This data describes a binding interaction between two proteins.

Residue-level contacts at the interface:
Residue R169 in the first protein contacts residue Y1965 in the second protein (closest heavy-atom distance 2.5 Å).
Residue L953 in the first protein is in contact with residue S956 in the second protein (closest heavy-atom distance 2.7 Å).
Residue Q1332 in the first protein interacts with residue D122 in the second protein (closest heavy-atom distance 2.9 Å).
Residue G420 in the first protein contacts residue R2691 in the second protein (closest heavy-atom distance 2.5 Å).
Residue D1312 in the first protein interacts with residue Y108 in the second protein (closest heavy-atom distance 2.8 Å).
Residue Y1027 in the first protein is in contact with residue Y382 in the second protein (closest heavy-atom distance 3.1 Å).
Residue Y108 in the first protein interacts with residue D1312 in the second protein (closest heavy-atom distance 2.8 Å).
Residue P2149 in the first protein is in contact with residue K158 in the second protein (closest heavy-atom distance 2.8 Å).
Residue D1385 in the first protein is in contact with residue Q369 in the second protein (closest heavy-atom distance 2.5 Å).
Residue S956 in the first protein interacts with residue S956 in the second protein (closest heavy-atom distance 2.5 Å).
Residue N2696 in the first protein is in contact with residue S419 in the second protein (closest heavy-atom distance 2.7 Å).
Residue R1398 in the first protein interacts with residue G348 in the second protein (closest heavy-atom distance 3.1 Å).
Residue E1997 in the first protein contacts residue R169 in the second protein (closest heavy-atom distance 2.5 Å).
Residue H2056 in the first protein is in contact with residue L267 in the second protein (closest heavy-atom distance 2.3 Å).
Residue E635 in the first protein interacts with residue R652 in the second protein (closest heavy-atom distance 2.5 Å).
Residue P268 in the first protein is in contact with residue H2056 in the second protein (closest heavy-atom distance 3.0 Å).
Residue S419 in the first protein contacts residue N2696 in the second protein (closest heavy-atom distance 2.7 Å).
Residue R2555 in the first protein interacts with residue R2555 in the second protein (closest heavy-atom distance 3.1 Å).
Residue Y1965 in the first protein interacts with residue R169 in the second protein (closest heavy-atom distance 2.5 Å).
Residue S2716 in the first protein interacts with residue W2562 in the second protein (closest heavy-atom distance 3.2 Å).
Residue R1328 in the first protein interacts with residue H347 in the second protein (closest heavy-atom distance 3.0 Å).
Residue N168 in the first protein contacts residue Y2058 in the second protein (closest heavy-atom distance 2.6 Å).
Residue D2687 in the first protein contacts residue H583 in the second protein (closest heavy-atom distance 3.2 Å).
Residue Q369 in the first protein is in contact with residue D1385 in the second protein (closest heavy-atom distance 2.5 Å).
Residue H173 in the first protein is in contact with residue E1997 in the second protein (closest heavy-atom distance 2.8 Å).
Residue G348 in the first protein interacts with residue R1398 in the second protein (closest heavy-atom distance 3.2 Å).
Residue S633 in the first protein contacts residue R652 in the second protein (closest heavy-atom distance 2.3 Å).
Residue R2691 in the first protein interacts with residue G420 in the second protein (closest heavy-atom distance 2.5 Å).
Residue Y2721 in the first protein interacts with residue Y2721 in the second protein (closest heavy-atom distance 2.2 Å).
Residue N212 in the first protein contacts residue F2060 in the second protein (closest heavy-atom distance 3.1 Å).
Residue Y2058 in the first protein contacts residue N168 in the second protein (closest heavy-atom distance 2.5 Å).
Residue H2056 in the first protein is in contact with residue P268 in the second protein (closest heavy-atom distance 3.0 Å).
Residue L172 in the first protein is in contact with residue S1990 in the second protein (closest heavy-atom distance 2.4 Å).
Residue A1327 in the first protein contacts residue H347 in the second protein (closest heavy-atom distance 3.1 Å).
Residue R652 in the first protein is in contact with residue E635 in the second protein (closest heavy-atom distance 2.5 Å).
Residue L953 in the first protein is in contact with residue S946 in the second protein (closest heavy-atom distance 3.0 Å).
Residue S956 in the first protein contacts residue L953 in the second protein (closest heavy-atom distance 2.7 Å).
Residue L267 in the first protein interacts with residue H2056 in the second protein (closest heavy-atom distance 2.3 Å).
Residue S946 in the first protein interacts with residue L953 in the second protein (closest heavy-atom distance 3.0 Å).
Residue G2693 in the first protein interacts with residue R423 in the second protein (closest heavy-atom distance 3.0 Å).
Residue G150 in the first protein contacts residue K1962 in the second protein (closest heavy-atom distance 2.9 Å).
Residue S384 in the first protein is in contact with residue R995 in the second protein (closest heavy-atom distance 2.9 Å).
Residue Y382 in the first protein interacts with residue Y1027 in the second protein (closest heavy-atom distance 3.1 Å).
Residue K1962 in the first protein contacts residue G150 in the second protein (closest heavy-atom distance 2.9 Å).
Residue Q2069 in the first protein interacts with residue L154 in the second protein (closest heavy-atom distance 2.4 Å).
Residue R652 in the first protein interacts with residue S633 in the second protein (closest heavy-atom distance 2.3 Å).
Residue R995 in the first protein is in contact with residue S384 in the second protein (closest heavy-atom distance 2.9 Å).
Residue D122 in the first protein is in contact with residue Q1332 in the second protein (closest heavy-atom distance 2.9 Å).
Residue K158 in the first protein is in contact with residue P2149 in the second protein (closest heavy-atom distance 2.9 Å).
Residue S1990 in the first protein contacts residue L172 in the second protein (closest heavy-atom distance 2.5 Å).
Residue D1323 in the first protein contacts residue K100 in the second protein (closest heavy-atom distance 3.1 Å).
Residue K100 in the first protein interacts with residue D1323 in the second protein (closest heavy-atom distance 3.1 Å).
Residue R169 in the first protein contacts residue E1997 in the second protein (closest heavy-atom distance 2.5 Å).
Residue R423 in the first protein interacts with residue G2693 in the second protein (closest heavy-atom distance 3.0 Å).
Residue H583 in the first protein contacts residue D2687 in the second protein (closest heavy-atom distance 3.2 Å).
Residue L154 in the first protein is in contact with residue Q2069 in the second protein (closest heavy-atom distance 2.4 Å).
Residue E1997 in the first protein contacts residue H173 in the second protein (closest heavy-atom distance 2.8 Å).
Residue F2060 in the first protein contacts residue N212 in the second protein (closest heavy-atom distance 3.1 Å).
Residue H347 in the first protein interacts with residue A1327 in the second protein (closest heavy-atom distance 3.2 Å).
Residue H347 in the first protein interacts with residue R1328 in the second protein (closest heavy-atom distance 3.1 Å).

Sequence of the second protein:
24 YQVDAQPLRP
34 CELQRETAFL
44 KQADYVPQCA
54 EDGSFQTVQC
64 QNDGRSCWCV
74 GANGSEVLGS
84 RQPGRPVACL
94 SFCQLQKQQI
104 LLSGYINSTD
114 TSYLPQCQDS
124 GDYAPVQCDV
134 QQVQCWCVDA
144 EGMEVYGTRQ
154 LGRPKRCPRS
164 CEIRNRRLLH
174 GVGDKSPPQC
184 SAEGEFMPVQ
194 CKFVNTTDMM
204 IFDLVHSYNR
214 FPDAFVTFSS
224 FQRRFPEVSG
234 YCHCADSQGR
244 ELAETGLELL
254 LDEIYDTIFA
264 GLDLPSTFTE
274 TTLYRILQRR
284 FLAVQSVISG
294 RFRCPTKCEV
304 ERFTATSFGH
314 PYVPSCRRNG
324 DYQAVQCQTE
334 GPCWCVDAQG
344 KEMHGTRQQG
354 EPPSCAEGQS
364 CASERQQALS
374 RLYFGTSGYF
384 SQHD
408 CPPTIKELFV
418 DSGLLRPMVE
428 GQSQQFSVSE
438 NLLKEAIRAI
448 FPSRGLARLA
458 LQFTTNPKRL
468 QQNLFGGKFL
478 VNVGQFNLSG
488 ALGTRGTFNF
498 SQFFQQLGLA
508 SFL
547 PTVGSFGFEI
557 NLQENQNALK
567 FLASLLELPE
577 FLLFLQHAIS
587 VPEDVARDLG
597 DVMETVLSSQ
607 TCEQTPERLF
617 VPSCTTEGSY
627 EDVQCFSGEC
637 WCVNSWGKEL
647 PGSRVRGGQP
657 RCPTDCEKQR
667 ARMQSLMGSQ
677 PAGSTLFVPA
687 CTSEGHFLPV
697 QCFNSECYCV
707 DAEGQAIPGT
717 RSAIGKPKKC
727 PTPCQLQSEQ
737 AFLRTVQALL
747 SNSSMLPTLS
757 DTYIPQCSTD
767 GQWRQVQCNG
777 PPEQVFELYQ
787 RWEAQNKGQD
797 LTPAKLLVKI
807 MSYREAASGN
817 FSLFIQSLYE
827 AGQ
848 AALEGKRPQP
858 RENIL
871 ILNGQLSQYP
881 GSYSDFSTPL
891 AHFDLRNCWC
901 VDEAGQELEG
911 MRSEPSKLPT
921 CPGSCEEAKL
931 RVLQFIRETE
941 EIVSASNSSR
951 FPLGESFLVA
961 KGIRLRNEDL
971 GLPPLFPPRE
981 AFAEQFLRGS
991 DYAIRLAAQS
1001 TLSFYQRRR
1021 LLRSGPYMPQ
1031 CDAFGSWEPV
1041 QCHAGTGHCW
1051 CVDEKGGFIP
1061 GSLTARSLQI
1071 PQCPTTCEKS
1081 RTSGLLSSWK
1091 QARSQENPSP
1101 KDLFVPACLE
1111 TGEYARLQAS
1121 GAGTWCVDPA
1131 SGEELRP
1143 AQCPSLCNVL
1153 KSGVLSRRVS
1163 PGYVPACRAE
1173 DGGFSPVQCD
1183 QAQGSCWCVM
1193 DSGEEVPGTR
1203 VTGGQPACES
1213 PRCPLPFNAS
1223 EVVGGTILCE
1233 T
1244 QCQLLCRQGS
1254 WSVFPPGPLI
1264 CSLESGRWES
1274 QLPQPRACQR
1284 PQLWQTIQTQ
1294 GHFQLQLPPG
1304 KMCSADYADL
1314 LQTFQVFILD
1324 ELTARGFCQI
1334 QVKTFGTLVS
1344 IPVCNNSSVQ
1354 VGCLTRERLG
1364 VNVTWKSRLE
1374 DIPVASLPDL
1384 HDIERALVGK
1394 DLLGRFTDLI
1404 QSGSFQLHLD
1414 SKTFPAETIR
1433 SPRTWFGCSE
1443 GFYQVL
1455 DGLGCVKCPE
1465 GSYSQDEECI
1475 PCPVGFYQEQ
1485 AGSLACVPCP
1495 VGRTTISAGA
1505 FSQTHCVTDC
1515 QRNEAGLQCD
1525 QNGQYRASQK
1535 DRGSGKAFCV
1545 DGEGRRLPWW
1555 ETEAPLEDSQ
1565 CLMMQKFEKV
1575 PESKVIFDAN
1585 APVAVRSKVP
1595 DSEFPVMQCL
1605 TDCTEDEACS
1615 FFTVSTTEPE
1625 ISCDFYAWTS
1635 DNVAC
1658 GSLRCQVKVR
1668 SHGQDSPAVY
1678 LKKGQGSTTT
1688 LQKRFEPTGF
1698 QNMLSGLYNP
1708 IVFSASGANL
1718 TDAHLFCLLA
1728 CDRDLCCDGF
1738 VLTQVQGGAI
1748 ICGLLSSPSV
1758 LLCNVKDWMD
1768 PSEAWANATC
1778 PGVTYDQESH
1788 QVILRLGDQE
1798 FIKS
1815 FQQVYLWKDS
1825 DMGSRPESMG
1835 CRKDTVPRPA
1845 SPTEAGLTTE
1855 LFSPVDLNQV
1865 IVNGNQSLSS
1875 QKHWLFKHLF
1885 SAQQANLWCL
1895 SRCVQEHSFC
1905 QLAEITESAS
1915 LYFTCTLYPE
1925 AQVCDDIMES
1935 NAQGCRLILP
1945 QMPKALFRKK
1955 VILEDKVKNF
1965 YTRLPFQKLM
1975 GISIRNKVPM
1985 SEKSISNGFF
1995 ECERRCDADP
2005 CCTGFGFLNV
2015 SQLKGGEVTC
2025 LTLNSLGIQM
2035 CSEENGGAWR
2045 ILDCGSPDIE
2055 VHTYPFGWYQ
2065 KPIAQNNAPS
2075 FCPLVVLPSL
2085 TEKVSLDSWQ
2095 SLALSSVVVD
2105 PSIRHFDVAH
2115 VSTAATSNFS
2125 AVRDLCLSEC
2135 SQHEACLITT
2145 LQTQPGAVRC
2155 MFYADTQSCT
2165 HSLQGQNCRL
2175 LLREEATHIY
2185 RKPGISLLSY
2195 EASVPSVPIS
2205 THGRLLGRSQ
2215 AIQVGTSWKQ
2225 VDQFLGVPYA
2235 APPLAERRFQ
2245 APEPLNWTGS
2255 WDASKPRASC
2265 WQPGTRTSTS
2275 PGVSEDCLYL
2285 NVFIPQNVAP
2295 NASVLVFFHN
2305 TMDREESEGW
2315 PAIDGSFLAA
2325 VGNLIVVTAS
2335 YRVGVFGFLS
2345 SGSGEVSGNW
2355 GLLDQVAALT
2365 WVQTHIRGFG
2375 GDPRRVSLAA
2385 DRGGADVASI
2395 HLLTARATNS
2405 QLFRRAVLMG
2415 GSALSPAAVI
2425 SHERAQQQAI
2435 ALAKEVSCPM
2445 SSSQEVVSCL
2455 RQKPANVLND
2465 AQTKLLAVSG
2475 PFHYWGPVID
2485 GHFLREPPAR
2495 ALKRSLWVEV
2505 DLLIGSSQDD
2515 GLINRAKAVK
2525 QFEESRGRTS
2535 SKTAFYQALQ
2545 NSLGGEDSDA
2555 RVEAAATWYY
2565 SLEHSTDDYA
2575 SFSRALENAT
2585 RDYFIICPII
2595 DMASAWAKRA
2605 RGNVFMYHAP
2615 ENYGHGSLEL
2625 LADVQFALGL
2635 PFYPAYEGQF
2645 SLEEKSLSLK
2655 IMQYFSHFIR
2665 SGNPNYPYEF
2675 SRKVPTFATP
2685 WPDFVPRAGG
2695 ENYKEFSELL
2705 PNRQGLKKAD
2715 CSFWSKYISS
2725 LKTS

Sequence of the first protein:
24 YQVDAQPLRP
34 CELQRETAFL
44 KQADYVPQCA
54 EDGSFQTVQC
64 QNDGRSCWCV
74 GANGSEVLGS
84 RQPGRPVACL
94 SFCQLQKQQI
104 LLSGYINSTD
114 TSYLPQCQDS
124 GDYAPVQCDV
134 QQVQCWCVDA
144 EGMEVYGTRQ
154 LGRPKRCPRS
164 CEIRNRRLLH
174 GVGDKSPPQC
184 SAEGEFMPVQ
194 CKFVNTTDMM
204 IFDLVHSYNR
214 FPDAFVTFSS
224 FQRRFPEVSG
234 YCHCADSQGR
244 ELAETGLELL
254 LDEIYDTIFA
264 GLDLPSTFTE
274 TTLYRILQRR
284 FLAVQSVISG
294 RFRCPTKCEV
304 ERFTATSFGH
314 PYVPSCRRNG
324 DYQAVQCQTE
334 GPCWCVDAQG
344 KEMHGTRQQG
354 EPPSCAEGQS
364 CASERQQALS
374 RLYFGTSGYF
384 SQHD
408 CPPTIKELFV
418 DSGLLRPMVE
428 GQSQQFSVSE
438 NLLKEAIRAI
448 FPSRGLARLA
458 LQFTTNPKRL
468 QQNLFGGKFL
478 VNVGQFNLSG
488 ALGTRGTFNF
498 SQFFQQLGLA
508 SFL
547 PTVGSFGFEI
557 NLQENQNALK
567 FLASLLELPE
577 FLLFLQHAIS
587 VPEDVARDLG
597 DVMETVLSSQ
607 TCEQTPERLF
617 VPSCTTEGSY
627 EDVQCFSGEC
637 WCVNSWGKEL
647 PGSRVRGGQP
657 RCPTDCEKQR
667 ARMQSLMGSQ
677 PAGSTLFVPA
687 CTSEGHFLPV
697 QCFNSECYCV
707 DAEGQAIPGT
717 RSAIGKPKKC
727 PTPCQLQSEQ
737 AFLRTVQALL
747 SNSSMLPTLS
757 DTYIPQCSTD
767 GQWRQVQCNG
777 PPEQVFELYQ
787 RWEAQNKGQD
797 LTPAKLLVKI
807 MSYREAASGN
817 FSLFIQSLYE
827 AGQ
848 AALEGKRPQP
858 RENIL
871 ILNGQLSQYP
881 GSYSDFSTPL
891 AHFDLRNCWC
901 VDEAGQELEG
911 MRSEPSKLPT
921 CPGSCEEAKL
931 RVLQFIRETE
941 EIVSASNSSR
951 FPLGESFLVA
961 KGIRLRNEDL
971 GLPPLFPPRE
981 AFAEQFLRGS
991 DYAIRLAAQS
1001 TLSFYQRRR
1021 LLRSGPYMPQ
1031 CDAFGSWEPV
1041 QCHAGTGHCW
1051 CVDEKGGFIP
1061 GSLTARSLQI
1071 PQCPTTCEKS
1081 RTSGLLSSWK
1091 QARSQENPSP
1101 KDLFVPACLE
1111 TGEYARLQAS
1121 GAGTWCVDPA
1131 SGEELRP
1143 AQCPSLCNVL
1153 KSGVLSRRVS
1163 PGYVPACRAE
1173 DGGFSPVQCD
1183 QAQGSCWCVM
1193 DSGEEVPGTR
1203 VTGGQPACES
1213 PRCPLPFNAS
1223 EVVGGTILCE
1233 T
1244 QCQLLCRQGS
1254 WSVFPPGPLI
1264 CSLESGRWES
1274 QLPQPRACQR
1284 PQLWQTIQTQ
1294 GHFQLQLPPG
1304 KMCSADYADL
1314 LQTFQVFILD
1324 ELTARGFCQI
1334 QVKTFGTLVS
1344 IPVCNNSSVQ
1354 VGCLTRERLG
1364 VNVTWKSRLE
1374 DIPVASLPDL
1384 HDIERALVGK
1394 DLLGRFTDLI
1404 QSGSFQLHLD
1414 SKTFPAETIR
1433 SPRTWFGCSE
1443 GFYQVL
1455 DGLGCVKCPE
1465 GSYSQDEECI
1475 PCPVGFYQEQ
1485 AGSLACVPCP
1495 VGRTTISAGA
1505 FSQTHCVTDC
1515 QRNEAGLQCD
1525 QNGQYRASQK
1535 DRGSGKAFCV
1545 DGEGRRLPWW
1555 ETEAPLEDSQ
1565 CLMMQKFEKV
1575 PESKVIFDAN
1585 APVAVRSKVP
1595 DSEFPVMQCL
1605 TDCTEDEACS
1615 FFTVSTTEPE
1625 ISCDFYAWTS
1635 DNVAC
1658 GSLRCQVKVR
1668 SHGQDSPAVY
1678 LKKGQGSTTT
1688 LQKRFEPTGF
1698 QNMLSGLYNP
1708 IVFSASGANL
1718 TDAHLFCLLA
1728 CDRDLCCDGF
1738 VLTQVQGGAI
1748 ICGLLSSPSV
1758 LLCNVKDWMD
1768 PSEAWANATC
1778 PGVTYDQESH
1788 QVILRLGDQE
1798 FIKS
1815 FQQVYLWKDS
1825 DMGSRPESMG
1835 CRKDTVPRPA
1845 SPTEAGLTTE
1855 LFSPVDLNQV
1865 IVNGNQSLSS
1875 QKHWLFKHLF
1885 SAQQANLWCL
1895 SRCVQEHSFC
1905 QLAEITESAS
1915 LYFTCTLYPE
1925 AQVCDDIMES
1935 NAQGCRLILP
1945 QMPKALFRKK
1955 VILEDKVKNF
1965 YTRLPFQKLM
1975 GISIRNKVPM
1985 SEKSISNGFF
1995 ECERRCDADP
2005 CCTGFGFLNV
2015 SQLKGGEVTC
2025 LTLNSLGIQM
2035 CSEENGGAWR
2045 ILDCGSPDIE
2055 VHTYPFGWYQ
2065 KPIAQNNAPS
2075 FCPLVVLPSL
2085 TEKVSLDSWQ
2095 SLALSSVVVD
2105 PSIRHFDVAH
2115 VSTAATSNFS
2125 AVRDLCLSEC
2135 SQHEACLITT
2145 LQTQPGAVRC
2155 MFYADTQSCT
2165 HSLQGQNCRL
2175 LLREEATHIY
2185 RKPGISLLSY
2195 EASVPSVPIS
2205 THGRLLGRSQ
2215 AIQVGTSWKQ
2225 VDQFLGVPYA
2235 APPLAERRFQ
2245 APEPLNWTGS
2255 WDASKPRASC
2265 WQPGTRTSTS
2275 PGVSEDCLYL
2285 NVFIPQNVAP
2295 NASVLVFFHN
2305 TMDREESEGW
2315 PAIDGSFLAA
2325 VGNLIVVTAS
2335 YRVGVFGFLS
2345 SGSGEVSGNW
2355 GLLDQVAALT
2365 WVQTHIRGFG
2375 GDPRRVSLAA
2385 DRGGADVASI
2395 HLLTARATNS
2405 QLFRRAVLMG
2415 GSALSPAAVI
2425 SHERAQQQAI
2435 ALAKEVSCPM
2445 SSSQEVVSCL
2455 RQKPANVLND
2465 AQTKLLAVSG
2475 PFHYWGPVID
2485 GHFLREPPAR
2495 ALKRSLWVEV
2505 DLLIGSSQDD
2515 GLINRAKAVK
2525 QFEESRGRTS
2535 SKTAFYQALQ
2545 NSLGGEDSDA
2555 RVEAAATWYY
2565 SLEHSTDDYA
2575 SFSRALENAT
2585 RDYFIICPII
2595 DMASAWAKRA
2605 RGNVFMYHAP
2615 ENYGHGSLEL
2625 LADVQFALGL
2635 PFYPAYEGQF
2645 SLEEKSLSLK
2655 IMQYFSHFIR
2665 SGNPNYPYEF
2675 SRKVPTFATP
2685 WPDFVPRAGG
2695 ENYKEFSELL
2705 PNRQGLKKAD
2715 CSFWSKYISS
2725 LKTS